Sequence of protein 1:
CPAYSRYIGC

Interface contacts:
Residue G196 in protein 2 is in contact with residue Y7 in protein 1 (closest heavy-atom distance 4.5 Å).
Residue V216 in protein 2 interacts with residue R6 in protein 1 (closest heavy-atom distance 4.7 Å).
Residue L92 in protein 2 is in contact with residue A3 in protein 1 (closest heavy-atom distance 3.9 Å).
Residue R220 in protein 2 is in contact with residue R6 in protein 1 (closest heavy-atom distance 4.2 Å).
Residue G219 in protein 2 interacts with residue Y4 in protein 1 (closest heavy-atom distance 2.9 Å).
Residue A89 in protein 2 is in contact with residue P2 in protein 1 (closest heavy-atom distance 3.6 Å).
Residue L92 in protein 2 is in contact with residue Y4 in protein 1 (closest heavy-atom distance 3.3 Å).
Residue H46 in protein 2 contacts residue Y7 in protein 1 (closest heavy-atom distance 3.4 Å).
Residue S193 in protein 2 contacts residue R6 in protein 1 (closest heavy-atom distance 2.8 Å).
Residue T91 in protein 2 contacts residue P2 in protein 1 (closest heavy-atom distance 3.5 Å).
Residue Q195 in protein 2 interacts with residue G9 in protein 1 (closest heavy-atom distance 4.9 Å).
Residue V30 in protein 2 is in contact with residue Y7 in protein 1 (closest heavy-atom distance 3.9 Å).
Residue H46 in protein 2 interacts with residue S5 in protein 1 (closest heavy-atom distance 4.8 Å).
Residue A93 in protein 2 contacts residue P2 in protein 1 (closest heavy-atom distance 3.7 Å).
Residue A223 in protein 2 is in contact with residue R6 in protein 1 (closest heavy-atom distance 4.5 Å).
Residue P228 in protein 2 contacts residue R6 in protein 1 (closest heavy-atom distance 4.5 Å).
Residue D192 in protein 2 is in contact with residue R6 in protein 1 (closest heavy-atom distance 2.7 Å).
Residue Q195 in protein 2 is in contact with residue R6 in protein 1 (closest heavy-atom distance 3.3 Å).
Residue D197 in protein 2 is in contact with residue R6 in protein 1 (closest heavy-atom distance 4.2 Å).
Residue C222 in protein 2 contacts residue R6 in protein 1 (closest heavy-atom distance 3.7 Å).
Residue R20 in protein 2 is in contact with residue Y7 in protein 1 (closest heavy-atom distance 4.1 Å).
Residue W218 in protein 2 is in contact with residue S5 in protein 1 (closest heavy-atom distance 4.6 Å).
Residue Q195 in protein 2 contacts residue Y7 in protein 1 (closest heavy-atom distance 3.0 Å).
Residue Q195 in protein 2 is in contact with residue C10 in protein 1 (closest heavy-atom distance 3.4 Å).
Residue S198 in protein 2 is in contact with residue Y7 in protein 1 (closest heavy-atom distance 3.3 Å).
Residue Y94 in protein 2 contacts residue S5 in protein 1 (closest heavy-atom distance 2.4 Å).
Residue G229 in protein 2 is in contact with residue R6 in protein 1 (closest heavy-atom distance 3.6 Å).
Residue F48 in protein 2 contacts residue Y7 in protein 1 (closest heavy-atom distance 4.9 Å).
Residue Y150 in protein 2 is in contact with residue I8 in protein 1 (closest heavy-atom distance 3.5 Å).
Residue L92 in protein 2 is in contact with residue P2 in protein 1 (closest heavy-atom distance 3.5 Å).
Residue D90 in protein 2 is in contact with residue P2 in protein 1 (closest heavy-atom distance 3.6 Å).
Residue Q195 in protein 2 interacts with residue I8 in protein 1 (closest heavy-atom distance 3.4 Å).
Residue C47 in protein 2 contacts residue Y7 in protein 1 (closest heavy-atom distance 3.1 Å).
Residue Y94 in protein 2 is in contact with residue P2 in protein 1 (closest heavy-atom distance 3.5 Å).
Residue L92 in protein 2 is in contact with residue S5 in protein 1 (closest heavy-atom distance 4.5 Å).
Residue W218 in protein 2 contacts residue R6 in protein 1 (closest heavy-atom distance 4.1 Å).
Residue Y94 in protein 2 is in contact with residue C10 in protein 1 (closest heavy-atom distance 4.0 Å).
Residue Y173 in protein 2 contacts residue Y4 in protein 1 (closest heavy-atom distance 4.1 Å).
Residue S217 in protein 2 interacts with residue S5 in protein 1 (closest heavy-atom distance 4.9 Å).
Residue H46 in protein 2 contacts residue R6 in protein 1 (closest heavy-atom distance 5.0 Å).
Residue V30 in protein 2 is in contact with residue I8 in protein 1 (closest heavy-atom distance 3.5 Å).
Residue Y94 in protein 2 contacts residue Y7 in protein 1 (closest heavy-atom distance 4.1 Å).
Residue G219 in protein 2 interacts with residue R6 in protein 1 (closest heavy-atom distance 3.5 Å).
Residue Y94 in protein 2 is in contact with residue R6 in protein 1 (closest heavy-atom distance 4.8 Å).
Residue D50 in protein 2 interacts with residue Y7 in protein 1 (closest heavy-atom distance 4.2 Å).
Residue G196 in protein 2 is in contact with residue R6 in protein 1 (closest heavy-atom distance 2.9 Å).
Residue T91 in protein 2 contacts residue A3 in protein 1 (closest heavy-atom distance 2.9 Å).
Residue C31 in protein 2 contacts residue Y7 in protein 1 (closest heavy-atom distance 3.7 Å).
Residue S217 in protein 2 contacts residue R6 in protein 1 (closest heavy-atom distance 4.2 Å).
Residue V230 in protein 2 contacts residue R6 in protein 1 (closest heavy-atom distance 5.0 Å).
Residue C194 in protein 2 interacts with residue R6 in protein 1 (closest heavy-atom distance 3.7 Å).
Residue W218 in protein 2 contacts residue Y4 in protein 1 (closest heavy-atom distance 3.3 Å).
Residue G221 in protein 2 contacts residue R6 in protein 1 (closest heavy-atom distance 2.8 Å).
Residue K227 in protein 2 interacts with residue R6 in protein 1 (closest heavy-atom distance 4.6 Å).
Residue G196 in protein 2 is in contact with residue I8 in protein 1 (closest heavy-atom distance 3.7 Å).
Residue G219 in protein 2 is in contact with residue S5 in protein 1 (closest heavy-atom distance 4.5 Å).
Residue Y29 in protein 2 contacts residue I8 in protein 1 (closest heavy-atom distance 3.4 Å).
Residue S198 in protein 2 interacts with residue R6 in protein 1 (closest heavy-atom distance 2.7 Å).
Residue Y94 in protein 2 interacts with residue C1 in protein 1 (closest heavy-atom distance 4.8 Å).
Residue R220 in protein 2 contacts residue Y4 in protein 1 (closest heavy-atom distance 3.2 Å).

Sequence of protein 2:
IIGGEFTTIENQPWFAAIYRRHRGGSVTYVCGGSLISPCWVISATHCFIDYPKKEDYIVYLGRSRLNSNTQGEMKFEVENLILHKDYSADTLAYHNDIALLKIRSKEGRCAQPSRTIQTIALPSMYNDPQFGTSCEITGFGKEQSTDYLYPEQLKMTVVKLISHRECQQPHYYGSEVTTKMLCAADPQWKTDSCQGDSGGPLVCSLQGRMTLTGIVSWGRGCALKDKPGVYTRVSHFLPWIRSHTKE

This data describes a binding interaction between two proteins.